These two protein chains interact to form a complex.

Sequence of protein 2:
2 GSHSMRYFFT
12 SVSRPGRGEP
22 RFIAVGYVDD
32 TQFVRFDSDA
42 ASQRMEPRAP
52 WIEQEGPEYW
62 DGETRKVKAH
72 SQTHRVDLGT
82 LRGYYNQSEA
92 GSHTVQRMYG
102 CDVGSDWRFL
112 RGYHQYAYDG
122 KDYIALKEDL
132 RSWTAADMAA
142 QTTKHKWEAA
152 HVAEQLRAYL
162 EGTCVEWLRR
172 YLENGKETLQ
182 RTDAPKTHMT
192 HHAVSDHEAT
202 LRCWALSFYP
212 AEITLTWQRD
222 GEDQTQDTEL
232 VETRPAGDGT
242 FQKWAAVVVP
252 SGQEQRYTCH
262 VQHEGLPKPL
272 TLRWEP

Interface contacts:
Residue W148 in protein 2 contacts residue E7 in protein 1 (closest heavy-atom distance 3.8 Å).
Residue E64 in protein 2 contacts residue G1 in protein 1 (closest heavy-atom distance 3.5 Å).
Residue H115 in protein 2 interacts with residue E7 in protein 1 (closest heavy-atom distance 4.3 Å).
Residue D78 in protein 2 interacts with residue H8 in protein 1 (closest heavy-atom distance 3.5 Å).
Residue W148 in protein 2 is in contact with residue H8 in protein 1 (closest heavy-atom distance 2.8 Å).
Residue V68 in protein 2 contacts residue L2 in protein 1 (closest heavy-atom distance 3.5 Å).
Residue Q156 in protein 2 is in contact with residue Y3 in protein 1 (closest heavy-atom distance 3.0 Å).
Residue V77 in protein 2 interacts with residue H8 in protein 1 (closest heavy-atom distance 3.5 Å).
Residue T144 in protein 2 contacts residue H8 in protein 1 (closest heavy-atom distance 4.6 Å).
Residue F34 in protein 2 contacts residue G1 in protein 1 (closest heavy-atom distance 4.8 Å).
Residue Y85 in protein 2 is in contact with residue L9 in protein 1 (closest heavy-atom distance 2.8 Å).
Residue H71 in protein 2 is in contact with residue L2 in protein 1 (closest heavy-atom distance 4.3 Å).
Residue Q73 in protein 2 contacts residue H8 in protein 1 (closest heavy-atom distance 4.9 Å).
Residue V96 in protein 2 contacts residue L9 in protein 1 (closest heavy-atom distance 4.7 Å).
Residue Y172 in protein 2 contacts residue G1 in protein 1 (closest heavy-atom distance 2.6 Å).
Residue W168 in protein 2 interacts with residue G1 in protein 1 (closest heavy-atom distance 3.3 Å).
Residue I125 in protein 2 is in contact with residue L9 in protein 1 (closest heavy-atom distance 4.3 Å).
Residue Q156 in protein 2 contacts residue E7 in protein 1 (closest heavy-atom distance 3.0 Å).
Residue T74 in protein 2 is in contact with residue H8 in protein 1 (closest heavy-atom distance 3.6 Å).
Residue Y8 in protein 2 contacts residue L2 in protein 1 (closest heavy-atom distance 3.5 Å).
Residue W168 in protein 2 interacts with residue L2 in protein 1 (closest heavy-atom distance 4.8 Å).
Residue H71 in protein 2 is in contact with residue D4 in protein 1 (closest heavy-atom distance 5.0 Å).
Residue K67 in protein 2 interacts with residue G1 in protein 1 (closest heavy-atom distance 4.1 Å).
Residue F10 in protein 2 is in contact with residue L2 in protein 1 (closest heavy-atom distance 3.6 Å).
Residue Y160 in protein 2 contacts residue Y3 in protein 1 (closest heavy-atom distance 3.5 Å).
Residue V153 in protein 2 contacts residue E7 in protein 1 (closest heavy-atom distance 3.5 Å).
Residue E64 in protein 2 interacts with residue L2 in protein 1 (closest heavy-atom distance 2.9 Å).
Residue M6 in protein 2 interacts with residue G1 in protein 1 (closest heavy-atom distance 3.8 Å).
Residue Q156 in protein 2 is in contact with residue M6 in protein 1 (closest heavy-atom distance 4.3 Å).
Residue R98 in protein 2 interacts with residue G5 in protein 1 (closest heavy-atom distance 4.8 Å).
Residue Y160 in protein 2 is in contact with residue L2 in protein 1 (closest heavy-atom distance 3.8 Å).
Residue Y60 in protein 2 interacts with residue G1 in protein 1 (closest heavy-atom distance 4.5 Å).
Residue T81 in protein 2 interacts with residue L9 in protein 1 (closest heavy-atom distance 3.7 Å).
Residue W148 in protein 2 interacts with residue L9 in protein 1 (closest heavy-atom distance 3.8 Å).
Residue T74 in protein 2 contacts residue E7 in protein 1 (closest heavy-atom distance 3.5 Å).
Residue H115 in protein 2 interacts with residue Y3 in protein 1 (closest heavy-atom distance 4.5 Å).
Residue T144 in protein 2 contacts residue L9 in protein 1 (closest heavy-atom distance 2.6 Å).
Residue Y160 in protein 2 is in contact with residue G1 in protein 1 (closest heavy-atom distance 2.7 Å).
Residue H71 in protein 2 interacts with residue Y3 in protein 1 (closest heavy-atom distance 2.9 Å).
Residue Q156 in protein 2 interacts with residue G5 in protein 1 (closest heavy-atom distance 3.5 Å).
Residue K67 in protein 2 contacts residue L2 in protein 1 (closest heavy-atom distance 2.9 Å).
Residue Y8 in protein 2 contacts residue G1 in protein 1 (closest heavy-atom distance 3.0 Å).
Residue Y117 in protein 2 interacts with residue L9 in protein 1 (closest heavy-atom distance 3.9 Å).
Residue L157 in protein 2 contacts residue Y3 in protein 1 (closest heavy-atom distance 3.6 Å).
Residue Y124 in protein 2 is in contact with residue L9 in protein 1 (closest heavy-atom distance 3.9 Å).
Residue L157 in protein 2 contacts residue E7 in protein 1 (closest heavy-atom distance 4.9 Å).
Residue R98 in protein 2 contacts residue Y3 in protein 1 (closest heavy-atom distance 3.8 Å).
Residue K67 in protein 2 contacts residue D4 in protein 1 (closest heavy-atom distance 3.6 Å).
Residue V153 in protein 2 interacts with residue Y3 in protein 1 (closest heavy-atom distance 4.4 Å).
Residue Y100 in protein 2 interacts with residue Y3 in protein 1 (closest heavy-atom distance 2.9 Å).
Residue T74 in protein 2 interacts with residue M6 in protein 1 (closest heavy-atom distance 4.6 Å).
Residue K147 in protein 2 is in contact with residue H8 in protein 1 (closest heavy-atom distance 4.4 Å).
Residue D78 in protein 2 contacts residue L9 in protein 1 (closest heavy-atom distance 3.0 Å).
Residue L82 in protein 2 contacts residue L9 in protein 1 (closest heavy-atom distance 3.6 Å).
Residue K67 in protein 2 contacts residue Y3 in protein 1 (closest heavy-atom distance 4.1 Å).
Residue R98 in protein 2 interacts with residue E7 in protein 1 (closest heavy-atom distance 4.7 Å).
Residue Y100 in protein 2 interacts with residue L2 in protein 1 (closest heavy-atom distance 3.2 Å).
Residue Y117 in protein 2 is in contact with residue E7 in protein 1 (closest heavy-atom distance 4.5 Å).
Residue K147 in protein 2 is in contact with residue L9 in protein 1 (closest heavy-atom distance 3.0 Å).
Residue M46 in protein 2 contacts residue L2 in protein 1 (closest heavy-atom distance 3.4 Å).

Sequence of protein 1:
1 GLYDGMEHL